Sequence of protein 2:
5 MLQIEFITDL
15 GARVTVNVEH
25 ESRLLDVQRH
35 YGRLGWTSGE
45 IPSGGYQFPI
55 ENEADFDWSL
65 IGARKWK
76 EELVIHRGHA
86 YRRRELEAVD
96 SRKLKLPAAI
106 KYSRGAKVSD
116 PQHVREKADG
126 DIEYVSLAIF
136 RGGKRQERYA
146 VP

Interface contacts:
Residue D126 in protein 1 is in contact with residue V113 in protein 2 (closest heavy-atom distance 5.0 Å).
Residue V113 in protein 1 contacts residue D126 in protein 2 (closest heavy-atom distance 5.0 Å).

Sequence of protein 1:
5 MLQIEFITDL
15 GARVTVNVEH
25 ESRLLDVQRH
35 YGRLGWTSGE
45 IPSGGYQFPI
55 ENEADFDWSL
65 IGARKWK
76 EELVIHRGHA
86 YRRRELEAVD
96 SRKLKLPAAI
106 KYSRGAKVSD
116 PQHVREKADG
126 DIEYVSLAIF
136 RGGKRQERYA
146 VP

This data describes a binding interaction between two proteins.